Sequence of protein 1:
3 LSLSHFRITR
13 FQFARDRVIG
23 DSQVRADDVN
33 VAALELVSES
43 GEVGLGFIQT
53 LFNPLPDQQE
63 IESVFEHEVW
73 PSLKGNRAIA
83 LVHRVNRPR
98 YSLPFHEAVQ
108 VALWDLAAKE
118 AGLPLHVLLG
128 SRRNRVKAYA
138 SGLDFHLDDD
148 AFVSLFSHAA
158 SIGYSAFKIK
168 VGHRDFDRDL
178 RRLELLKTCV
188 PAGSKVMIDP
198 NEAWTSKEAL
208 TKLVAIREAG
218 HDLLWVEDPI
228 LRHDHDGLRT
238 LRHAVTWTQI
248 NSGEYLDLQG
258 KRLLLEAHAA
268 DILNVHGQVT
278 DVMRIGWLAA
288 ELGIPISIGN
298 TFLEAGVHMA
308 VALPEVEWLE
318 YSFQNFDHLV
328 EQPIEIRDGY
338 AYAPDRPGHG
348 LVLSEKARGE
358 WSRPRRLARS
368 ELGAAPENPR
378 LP

Sequence of protein 2:
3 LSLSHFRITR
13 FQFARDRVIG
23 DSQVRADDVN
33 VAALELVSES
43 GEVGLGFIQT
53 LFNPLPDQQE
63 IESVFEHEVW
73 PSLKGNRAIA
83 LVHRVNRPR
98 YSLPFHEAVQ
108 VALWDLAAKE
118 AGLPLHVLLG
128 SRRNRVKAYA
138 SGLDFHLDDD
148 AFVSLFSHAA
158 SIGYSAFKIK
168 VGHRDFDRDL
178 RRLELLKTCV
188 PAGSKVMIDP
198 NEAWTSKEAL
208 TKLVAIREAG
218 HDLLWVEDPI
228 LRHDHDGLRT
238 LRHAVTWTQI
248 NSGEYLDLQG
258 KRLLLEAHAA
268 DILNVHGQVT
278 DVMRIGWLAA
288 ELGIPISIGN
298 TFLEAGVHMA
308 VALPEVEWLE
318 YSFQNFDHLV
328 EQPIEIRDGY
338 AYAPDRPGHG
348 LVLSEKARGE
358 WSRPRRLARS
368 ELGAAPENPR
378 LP

This data describes a binding interaction between two proteins.

Interface contacts:
Residue E288 in protein 1 interacts with residue Q256 in protein 2 (closest heavy-atom distance 3.4 Å).
Residue I81 in protein 1 interacts with residue L120 in protein 2 (closest heavy-atom distance 4.0 Å).
Residue L125 in protein 1 contacts residue A82 in protein 2 (closest heavy-atom distance 3.8 Å).
Residue L255 in protein 1 is in contact with residue E288 in protein 2 (closest heavy-atom distance 3.9 Å).
Residue P90 in protein 1 interacts with residue E288 in protein 2 (closest heavy-atom distance 3.9 Å).
Residue L126 in protein 1 interacts with residue H85 in protein 2 (closest heavy-atom distance 3.5 Å).
Residue R281 in protein 1 contacts residue W284 in protein 2 (closest heavy-atom distance 3.6 Å).
Residue Q256 in protein 1 is in contact with residue E288 in protein 2 (closest heavy-atom distance 2.8 Å).
Residue W284 in protein 1 contacts residue L255 in protein 2 (closest heavy-atom distance 3.7 Å).
Residue L310 in protein 1 contacts residue V87 in protein 2 (closest heavy-atom distance 3.9 Å).
Residue W111 in protein 1 contacts residue H85 in protein 2 (closest heavy-atom distance 4.0 Å).
Residue E288 in protein 1 contacts residue P90 in protein 2 (closest heavy-atom distance 3.5 Å).
Residue V124 in protein 1 interacts with residue A82 in protein 2 (closest heavy-atom distance 3.2 Å).
Residue R259 in protein 1 is in contact with residue E288 in protein 2 (closest heavy-atom distance 3.8 Å).
Residue H85 in protein 1 is in contact with residue W111 in protein 2 (closest heavy-atom distance 3.8 Å).
Residue W284 in protein 1 contacts residue W284 in protein 2 (closest heavy-atom distance 3.9 Å).
Residue E288 in protein 1 contacts residue R259 in protein 2 (closest heavy-atom distance 3.9 Å).
Residue L125 in protein 1 interacts with residue I81 in protein 2 (closest heavy-atom distance 3.6 Å).
Residue V87 in protein 1 contacts residue G283 in protein 2 (closest heavy-atom distance 3.9 Å).
Residue S128 in protein 1 contacts residue R86 in protein 2 (closest heavy-atom distance 3.3 Å).
Residue L120 in protein 1 interacts with residue R79 in protein 2 (closest heavy-atom distance 3.7 Å).
Residue P311 in protein 1 is in contact with residue R89 in protein 2 (closest heavy-atom distance 2.9 Å).
Residue N88 in protein 1 is in contact with residue R129 in protein 2 (closest heavy-atom distance 3.2 Å).
Residue R89 in protein 1 contacts residue P311 in protein 2 (closest heavy-atom distance 3.2 Å).
Residue R259 in protein 1 is in contact with residue L289 in protein 2 (closest heavy-atom distance 3.2 Å).
Residue W284 in protein 1 is in contact with residue V87 in protein 2 (closest heavy-atom distance 3.9 Å).
Residue R86 in protein 1 is in contact with residue S128 in protein 2 (closest heavy-atom distance 3.3 Å).
Residue I81 in protein 1 interacts with residue L125 in protein 2 (closest heavy-atom distance 3.5 Å).
Residue R79 in protein 1 is in contact with residue L120 in protein 2 (closest heavy-atom distance 3.9 Å).
Residue G127 in protein 1 contacts residue R86 in protein 2 (closest heavy-atom distance 2.8 Å).
Residue V87 in protein 1 contacts residue P311 in protein 2 (closest heavy-atom distance 3.4 Å).
Residue E312 in protein 1 interacts with residue R89 in protein 2 (closest heavy-atom distance 3.6 Å).
Residue R89 in protein 1 contacts residue E312 in protein 2 (closest heavy-atom distance 4.0 Å).
Residue P90 in protein 1 interacts with residue A287 in protein 2 (closest heavy-atom distance 3.3 Å).
Residue L255 in protein 1 contacts residue W284 in protein 2 (closest heavy-atom distance 3.7 Å).
Residue A287 in protein 1 contacts residue P90 in protein 2 (closest heavy-atom distance 3.1 Å).
Residue L120 in protein 1 contacts residue I81 in protein 2 (closest heavy-atom distance 4.0 Å).
Residue R86 in protein 1 is in contact with residue G127 in protein 2 (closest heavy-atom distance 2.7 Å).
Residue R79 in protein 1 interacts with residue A118 in protein 2 (closest heavy-atom distance 2.9 Å).
Residue R129 in protein 1 contacts residue R86 in protein 2 (closest heavy-atom distance 3.6 Å).
Residue H85 in protein 1 contacts residue H85 in protein 2 (closest heavy-atom distance 2.7 Å).
Residue V87 in protein 1 contacts residue L310 in protein 2 (closest heavy-atom distance 3.9 Å).
Residue A82 in protein 1 interacts with residue G127 in protein 2 (closest heavy-atom distance 3.4 Å).
Residue G283 in protein 1 is in contact with residue V87 in protein 2 (closest heavy-atom distance 3.8 Å).
Residue R259 in protein 1 interacts with residue L285 in protein 2 (closest heavy-atom distance 3.8 Å).
Residue L125 in protein 1 interacts with residue H85 in protein 2 (closest heavy-atom distance 2.9 Å).
Residue H85 in protein 1 is in contact with residue L125 in protein 2 (closest heavy-atom distance 2.9 Å).
Residue R129 in protein 1 is in contact with residue N88 in protein 2 (closest heavy-atom distance 2.7 Å).
Residue L285 in protein 1 contacts residue R259 in protein 2 (closest heavy-atom distance 3.7 Å).
Residue R86 in protein 1 interacts with residue R129 in protein 2 (closest heavy-atom distance 3.2 Å).
Residue H85 in protein 1 interacts with residue L126 in protein 2 (closest heavy-atom distance 3.5 Å).
Residue V87 in protein 1 is in contact with residue A287 in protein 2 (closest heavy-atom distance 4.0 Å).
Residue W284 in protein 1 contacts residue R281 in protein 2 (closest heavy-atom distance 3.7 Å).
Residue P311 in protein 1 contacts residue V87 in protein 2 (closest heavy-atom distance 3.4 Å).
Residue A82 in protein 1 is in contact with residue L125 in protein 2 (closest heavy-atom distance 3.8 Å).
Residue A82 in protein 1 contacts residue V124 in protein 2 (closest heavy-atom distance 3.0 Å).
Residue G127 in protein 1 contacts residue A82 in protein 2 (closest heavy-atom distance 3.5 Å).
Residue A287 in protein 1 contacts residue V87 in protein 2 (closest heavy-atom distance 3.9 Å).
Residue A118 in protein 1 interacts with residue R79 in protein 2 (closest heavy-atom distance 3.0 Å).
Residue L289 in protein 1 is in contact with residue R259 in protein 2 (closest heavy-atom distance 3.2 Å).